The following describes two proteins that form a bound complex.

Sequence of protein 2:
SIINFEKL

Sequence of protein 1:
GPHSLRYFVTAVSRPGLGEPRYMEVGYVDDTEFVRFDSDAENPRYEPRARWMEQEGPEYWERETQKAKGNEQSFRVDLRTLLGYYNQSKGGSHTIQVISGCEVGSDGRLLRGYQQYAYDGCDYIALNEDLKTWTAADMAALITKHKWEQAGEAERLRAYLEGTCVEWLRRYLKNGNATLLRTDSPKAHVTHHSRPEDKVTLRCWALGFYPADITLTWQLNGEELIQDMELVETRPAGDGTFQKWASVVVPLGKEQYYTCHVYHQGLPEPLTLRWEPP

Residue-level contacts at the interface:
Residue K66 in protein 1 interacts with residue I3 in protein 2 (closest heavy-atom distance 4.4 Å).
Residue K66 in protein 1 interacts with residue N4 in protein 2 (closest heavy-atom distance 4.4 Å).
Residue E24 in protein 1 contacts residue I2 in protein 2 (closest heavy-atom distance 3.6 Å).
Residue T143 in protein 1 contacts residue L8 in protein 2 (closest heavy-atom distance 3.0 Å).
Residue N70 in protein 1 interacts with residue I2 in protein 2 (closest heavy-atom distance 3.9 Å).
Residue I142 in protein 1 is in contact with residue L8 in protein 2 (closest heavy-atom distance 5.0 Å).
Residue Y116 in protein 1 interacts with residue E6 in protein 2 (closest heavy-atom distance 3.8 Å).
Residue E63 in protein 1 interacts with residue S1 in protein 2 (closest heavy-atom distance 3.1 Å).
Residue Y22 in protein 1 is in contact with residue F5 in protein 2 (closest heavy-atom distance 4.5 Å).
Residue D77 in protein 1 is in contact with residue L8 in protein 2 (closest heavy-atom distance 3.0 Å).
Residue L81 in protein 1 interacts with residue L8 in protein 2 (closest heavy-atom distance 3.7 Å).
Residue Y116 in protein 1 interacts with residue L8 in protein 2 (closest heavy-atom distance 3.8 Å).
Residue T80 in protein 1 is in contact with residue L8 in protein 2 (closest heavy-atom distance 3.9 Å).
Residue W147 in protein 1 is in contact with residue L8 in protein 2 (closest heavy-atom distance 3.6 Å).
Residue V76 in protein 1 interacts with residue K7 in protein 2 (closest heavy-atom distance 4.2 Å).
Residue S99 in protein 1 contacts residue I3 in protein 2 (closest heavy-atom distance 3.9 Å).
Residue V9 in protein 1 interacts with residue I2 in protein 2 (closest heavy-atom distance 4.0 Å).
Residue D77 in protein 1 is in contact with residue E6 in protein 2 (closest heavy-atom distance 4.2 Å).
Residue Q114 in protein 1 interacts with residue I3 in protein 2 (closest heavy-atom distance 4.8 Å).
Residue N70 in protein 1 is in contact with residue F5 in protein 2 (closest heavy-atom distance 3.0 Å).
Residue L156 in protein 1 is in contact with residue I3 in protein 2 (closest heavy-atom distance 3.6 Å).
Residue K66 in protein 1 interacts with residue S1 in protein 2 (closest heavy-atom distance 2.4 Å).
Residue Q114 in protein 1 is in contact with residue F5 in protein 2 (closest heavy-atom distance 3.8 Å).
Residue I124 in protein 1 is in contact with residue L8 in protein 2 (closest heavy-atom distance 5.0 Å).
Residue Y116 in protein 1 contacts residue F5 in protein 2 (closest heavy-atom distance 3.3 Å).
Residue Y7 in protein 1 is in contact with residue S1 in protein 2 (closest heavy-atom distance 2.8 Å).
Residue S73 in protein 1 interacts with residue K7 in protein 2 (closest heavy-atom distance 4.2 Å).
Residue I95 in protein 1 is in contact with residue L8 in protein 2 (closest heavy-atom distance 4.4 Å).
Residue W147 in protein 1 contacts residue E6 in protein 2 (closest heavy-atom distance 4.0 Å).
Residue S73 in protein 1 contacts residue F5 in protein 2 (closest heavy-atom distance 4.2 Å).
Residue Y7 in protein 1 is in contact with residue I2 in protein 2 (closest heavy-atom distance 3.4 Å).
Residue R155 in protein 1 interacts with residue F5 in protein 2 (closest heavy-atom distance 4.4 Å).
Residue K66 in protein 1 interacts with residue I2 in protein 2 (closest heavy-atom distance 3.1 Å).
Residue R155 in protein 1 contacts residue I3 in protein 2 (closest heavy-atom distance 4.3 Å).
Residue K146 in protein 1 is in contact with residue L8 in protein 2 (closest heavy-atom distance 3.9 Å).
Residue D77 in protein 1 is in contact with residue K7 in protein 2 (closest heavy-atom distance 3.3 Å).
Residue Y59 in protein 1 contacts residue S1 in protein 2 (closest heavy-atom distance 4.2 Å).
Residue Y45 in protein 1 is in contact with residue I2 in protein 2 (closest heavy-atom distance 4.0 Å).
Residue Y171 in protein 1 interacts with residue S1 in protein 2 (closest heavy-atom distance 2.6 Å).
Residue V97 in protein 1 contacts residue F5 in protein 2 (closest heavy-atom distance 3.8 Å).
Residue V9 in protein 1 is in contact with residue F5 in protein 2 (closest heavy-atom distance 3.6 Å).
Residue L5 in protein 1 is in contact with residue S1 in protein 2 (closest heavy-atom distance 4.6 Å).
Residue S99 in protein 1 contacts residue F5 in protein 2 (closest heavy-atom distance 4.0 Å).
Residue T163 in protein 1 contacts residue S1 in protein 2 (closest heavy-atom distance 4.9 Å).
Residue R155 in protein 1 is in contact with residue N4 in protein 2 (closest heavy-atom distance 3.3 Å).
Residue W147 in protein 1 is in contact with residue K7 in protein 2 (closest heavy-atom distance 2.9 Å).
Residue Y159 in protein 1 interacts with residue I2 in protein 2 (closest heavy-atom distance 3.8 Å).
Residue N70 in protein 1 interacts with residue N4 in protein 2 (closest heavy-atom distance 3.5 Å).
Residue Y159 in protein 1 contacts residue S1 in protein 2 (closest heavy-atom distance 3.1 Å).
Residue Y159 in protein 1 is in contact with residue I3 in protein 2 (closest heavy-atom distance 3.6 Å).
Residue E63 in protein 1 contacts residue I2 in protein 2 (closest heavy-atom distance 3.7 Å).
Residue Y84 in protein 1 interacts with residue L8 in protein 2 (closest heavy-atom distance 2.8 Å).
Residue Y123 in protein 1 is in contact with residue L8 in protein 2 (closest heavy-atom distance 4.1 Å).
Residue E152 in protein 1 contacts residue E6 in protein 2 (closest heavy-atom distance 3.3 Å).
Residue R155 in protein 1 is in contact with residue E6 in protein 2 (closest heavy-atom distance 3.8 Å).
Residue F74 in protein 1 is in contact with residue F5 in protein 2 (closest heavy-atom distance 3.6 Å).
Residue N70 in protein 1 is in contact with residue I3 in protein 2 (closest heavy-atom distance 3.2 Å).
Residue W167 in protein 1 is in contact with residue S1 in protein 2 (closest heavy-atom distance 3.4 Å).
Residue E24 in protein 1 interacts with residue F5 in protein 2 (closest heavy-atom distance 4.8 Å).